This data describes a binding interaction between two proteins.

Sequence of the second protein:
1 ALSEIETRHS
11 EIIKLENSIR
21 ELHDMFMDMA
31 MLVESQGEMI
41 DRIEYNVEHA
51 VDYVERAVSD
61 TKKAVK

Interface contacts:
Residue M24 in the first protein is in contact with residue I19 in the second protein (closest heavy-atom distance 4.2 Å).
Residue M24 in the first protein interacts with residue L15 in the second protein (closest heavy-atom distance 3.6 Å).
Residue G55 in the first protein interacts with residue V51 in the second protein (closest heavy-atom distance 4.3 Å).
Residue E30 in the first protein interacts with residue H23 in the second protein (closest heavy-atom distance 3.8 Å).
Residue L70 in the first protein interacts with residue T61 in the second protein (closest heavy-atom distance 4.3 Å).
Residue R23 in the first protein contacts residue R20 in the second protein (closest heavy-atom distance 3.7 Å).
Residue R51 in the first protein is in contact with residue E44 in the second protein (closest heavy-atom distance 2.1 Å).
Residue Q45 in the first protein interacts with residue Q36 in the second protein (closest heavy-atom distance 4.2 Å).
Residue S20 in the first protein is in contact with residue I12 in the second protein (closest heavy-atom distance 3.9 Å).
Residue M41 in the first protein is in contact with residue E34 in the second protein (closest heavy-atom distance 3.4 Å).
Residue M24 in the first protein contacts residue I12 in the second protein (closest heavy-atom distance 3.1 Å).
Residue N69 in the first protein is in contact with residue V65 in the second protein (closest heavy-atom distance 4.0 Å).
Residue V52 in the first protein interacts with residue V47 in the second protein (closest heavy-atom distance 4.0 Å).
Residue S31 in the first protein interacts with residue F26 in the second protein (closest heavy-atom distance 3.8 Å).
Residue R23 in the first protein interacts with residue E16 in the second protein (closest heavy-atom distance 2.9 Å).
Residue Q45 in the first protein interacts with residue V33 in the second protein (closest heavy-atom distance 2.6 Å).
Residue S31 in the first protein is in contact with residue H23 in the second protein (closest heavy-atom distance 3.1 Å).
Residue L27 in the first protein contacts residue I19 in the second protein (closest heavy-atom distance 4.0 Å).
Residue M63 in the first protein is in contact with residue V58 in the second protein (closest heavy-atom distance 4.2 Å).
Residue L42 in the first protein interacts with residue V33 in the second protein (closest heavy-atom distance 3.7 Å).
Residue Q45 in the first protein contacts residue G37 in the second protein (closest heavy-atom distance 3.2 Å).
Residue M56 in the first protein interacts with residue V47 in the second protein (closest heavy-atom distance 4.3 Å).
Residue L49 in the first protein is in contact with residue I40 in the second protein (closest heavy-atom distance 4.1 Å).
Residue E30 in the first protein interacts with residue M27 in the second protein (closest heavy-atom distance 3.9 Å).
Residue L27 in the first protein interacts with residue H23 in the second protein (closest heavy-atom distance 3.5 Å).
Residue I59 in the first protein is in contact with residue V51 in the second protein (closest heavy-atom distance 3.6 Å).
Residue M24 in the first protein interacts with residue E16 in the second protein (closest heavy-atom distance 3.5 Å).
Residue G35 in the first protein is in contact with residue F26 in the second protein (closest heavy-atom distance 4.0 Å).
Residue A34 in the first protein is in contact with residue A30 in the second protein (closest heavy-atom distance 4.0 Å).
Residue T38 in the first protein interacts with residue V33 in the second protein (closest heavy-atom distance 3.6 Å).
Residue L13 in the first protein contacts residue H9 in the second protein (closest heavy-atom distance 3.5 Å).
Residue Q48 in the first protein interacts with residue D41 in the second protein (closest heavy-atom distance 3.2 Å).
Residue I59 in the first protein is in contact with residue V54 in the second protein (closest heavy-atom distance 3.8 Å).
Residue V28 in the first protein interacts with residue I19 in the second protein (closest heavy-atom distance 3.6 Å).
Residue M63 in the first protein is in contact with residue V54 in the second protein (closest heavy-atom distance 4.1 Å).
Residue E16 in the first protein contacts residue H9 in the second protein (closest heavy-atom distance 3.5 Å).
Residue A66 in the first protein is in contact with residue V58 in the second protein (closest heavy-atom distance 3.7 Å).
Residue M41 in the first protein is in contact with residue V33 in the second protein (closest heavy-atom distance 3.8 Å).
Residue D62 in the first protein interacts with residue V58 in the second protein (closest heavy-atom distance 3.2 Å).
Residue L13 in the first protein is in contact with residue E6 in the second protein (closest heavy-atom distance 3.9 Å).
Residue I59 in the first protein contacts residue A50 in the second protein (closest heavy-atom distance 4.0 Å).
Residue Q45 in the first protein contacts residue I40 in the second protein (closest heavy-atom distance 3.6 Å).
Residue N69 in the first protein is in contact with residue T61 in the second protein (closest heavy-atom distance 3.9 Å).
Residue L27 in the first protein contacts residue R20 in the second protein (closest heavy-atom distance 3.5 Å).
Residue I59 in the first protein contacts residue V47 in the second protein (closest heavy-atom distance 4.0 Å).
Residue D62 in the first protein interacts with residue V54 in the second protein (closest heavy-atom distance 3.8 Å).
Residue R51 in the first protein is in contact with residue E48 in the second protein (closest heavy-atom distance 3.6 Å).
Residue Q48 in the first protein contacts residue I40 in the second protein (closest heavy-atom distance 3.4 Å).
Residue T38 in the first protein is in contact with residue A30 in the second protein (closest heavy-atom distance 3.2 Å).
Residue Q48 in the first protein contacts residue E44 in the second protein (closest heavy-atom distance 3.0 Å).
Residue R37 in the first protein contacts residue A30 in the second protein (closest heavy-atom distance 4.0 Å).
Residue V52 in the first protein is in contact with residue E44 in the second protein (closest heavy-atom distance 4.2 Å).
Residue T38 in the first protein interacts with residue M29 in the second protein (closest heavy-atom distance 3.6 Å).
Residue A66 in the first protein contacts residue T61 in the second protein (closest heavy-atom distance 3.7 Å).
Residue S17 in the first protein interacts with residue I12 in the second protein (closest heavy-atom distance 3.6 Å).
Residue S17 in the first protein is in contact with residue H9 in the second protein (closest heavy-atom distance 2.4 Å).
Residue M6 in the first protein is in contact with residue L2 in the second protein (closest heavy-atom distance 3.8 Å).
Residue M41 in the first protein interacts with residue A30 in the second protein (closest heavy-atom distance 3.5 Å).
Residue S20 in the first protein interacts with residue E16 in the second protein (closest heavy-atom distance 2.3 Å).
Residue N69 in the first protein contacts residue K62 in the second protein (closest heavy-atom distance 4.1 Å).

Sequence of the first protein:
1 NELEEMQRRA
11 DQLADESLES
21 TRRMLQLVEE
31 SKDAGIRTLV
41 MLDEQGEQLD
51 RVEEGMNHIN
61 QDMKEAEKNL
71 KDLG